Sequence of chain A:
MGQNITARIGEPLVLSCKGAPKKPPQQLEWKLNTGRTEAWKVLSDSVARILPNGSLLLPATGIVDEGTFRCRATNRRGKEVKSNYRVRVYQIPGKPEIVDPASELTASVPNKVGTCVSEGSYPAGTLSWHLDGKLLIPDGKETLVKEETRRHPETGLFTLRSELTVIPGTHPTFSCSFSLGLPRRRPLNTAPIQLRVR

Residue-level contacts at the interface:
Residue G35 in chain A contacts residue P25 in chain B (closest heavy-atom distance 4.1 Å).
Residue E160 in chain A interacts with residue K23 in chain B (closest heavy-atom distance 5.0 Å).
Residue R36 in chain A contacts residue P25 in chain B (closest heavy-atom distance 4.1 Å).
Residue V70 in chain A contacts residue P25 in chain B (closest heavy-atom distance 4.2 Å).

Sequence of chain B:
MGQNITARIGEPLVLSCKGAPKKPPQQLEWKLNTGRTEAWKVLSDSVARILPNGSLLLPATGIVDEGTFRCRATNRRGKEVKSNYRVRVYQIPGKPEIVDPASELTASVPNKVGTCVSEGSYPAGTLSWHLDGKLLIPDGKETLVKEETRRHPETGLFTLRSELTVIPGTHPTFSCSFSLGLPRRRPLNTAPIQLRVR

The following describes two proteins that form a bound complex.